Sequence of the second protein:
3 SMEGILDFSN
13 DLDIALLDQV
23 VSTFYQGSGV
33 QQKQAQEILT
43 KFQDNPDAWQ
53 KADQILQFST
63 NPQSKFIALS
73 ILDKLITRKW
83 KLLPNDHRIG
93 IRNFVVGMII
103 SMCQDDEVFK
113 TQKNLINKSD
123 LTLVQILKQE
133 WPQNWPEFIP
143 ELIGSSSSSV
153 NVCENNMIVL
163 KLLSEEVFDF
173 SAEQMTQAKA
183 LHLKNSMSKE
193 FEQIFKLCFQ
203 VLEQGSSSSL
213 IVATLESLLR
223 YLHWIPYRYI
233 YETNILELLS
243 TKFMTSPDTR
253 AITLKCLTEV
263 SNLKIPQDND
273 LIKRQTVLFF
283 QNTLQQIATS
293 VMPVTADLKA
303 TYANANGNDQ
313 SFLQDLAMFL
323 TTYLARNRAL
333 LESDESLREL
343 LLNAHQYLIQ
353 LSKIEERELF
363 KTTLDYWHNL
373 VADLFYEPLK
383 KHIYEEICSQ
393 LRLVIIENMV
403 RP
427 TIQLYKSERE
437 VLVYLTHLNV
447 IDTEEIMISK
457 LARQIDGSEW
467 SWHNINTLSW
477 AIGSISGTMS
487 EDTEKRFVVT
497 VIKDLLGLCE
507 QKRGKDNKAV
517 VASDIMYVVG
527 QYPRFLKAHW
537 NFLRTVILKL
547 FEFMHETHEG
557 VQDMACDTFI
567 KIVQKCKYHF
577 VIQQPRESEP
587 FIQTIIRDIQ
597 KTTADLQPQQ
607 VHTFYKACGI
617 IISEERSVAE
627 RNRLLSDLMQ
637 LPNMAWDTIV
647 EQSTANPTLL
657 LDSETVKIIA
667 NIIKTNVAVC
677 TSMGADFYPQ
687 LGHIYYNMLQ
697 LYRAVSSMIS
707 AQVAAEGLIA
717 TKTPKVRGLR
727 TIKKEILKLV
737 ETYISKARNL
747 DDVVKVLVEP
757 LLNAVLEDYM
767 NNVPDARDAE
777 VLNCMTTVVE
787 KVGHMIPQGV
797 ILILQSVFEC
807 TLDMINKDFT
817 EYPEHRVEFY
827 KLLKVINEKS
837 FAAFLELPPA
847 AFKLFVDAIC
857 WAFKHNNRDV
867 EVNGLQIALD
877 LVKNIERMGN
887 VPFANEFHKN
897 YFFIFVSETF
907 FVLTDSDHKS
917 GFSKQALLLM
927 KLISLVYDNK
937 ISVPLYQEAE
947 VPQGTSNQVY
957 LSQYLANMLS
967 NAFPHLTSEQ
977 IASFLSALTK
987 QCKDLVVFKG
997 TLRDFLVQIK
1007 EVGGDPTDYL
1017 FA

Interface contacts:
Residue K499 in the second protein is in contact with residue V5 in the first protein (closest heavy-atom distance 4.0 Å).
Residue K514 in the second protein interacts with residue D15 in the first protein (closest heavy-atom distance 4.3 Å).
Residue T541 in the second protein is in contact with residue E6 in the first protein (closest heavy-atom distance 3.0 Å).
Residue K545 in the second protein interacts with residue L9 in the first protein (closest heavy-atom distance 2.8 Å).
Residue A518 in the second protein interacts with residue V14 in the first protein (closest heavy-atom distance 4.9 Å).
Residue K514 in the second protein contacts residue V14 in the first protein (closest heavy-atom distance 3.6 Å).
Residue A515 in the second protein contacts residue V14 in the first protein (closest heavy-atom distance 4.6 Å).
Residue I498 in the second protein interacts with residue V5 in the first protein (closest heavy-atom distance 3.0 Å).
Residue G510 in the second protein interacts with residue V14 in the first protein (closest heavy-atom distance 4.7 Å).
Residue M522 in the second protein is in contact with residue L12 in the first protein (closest heavy-atom distance 4.2 Å).
Residue E548 in the second protein interacts with residue K10 in the first protein (closest heavy-atom distance 4.8 Å).
Residue A518 in the second protein is in contact with residue L12 in the first protein (closest heavy-atom distance 4.1 Å).
Residue K545 in the second protein is in contact with residue K13 in the first protein (closest heavy-atom distance 4.5 Å).
Residue K499 in the second protein interacts with residue E4 in the first protein (closest heavy-atom distance 3.9 Å).
Residue K545 in the second protein contacts residue G11 in the first protein (closest heavy-atom distance 3.9 Å).
Residue N537 in the second protein interacts with residue E6 in the first protein (closest heavy-atom distance 4.4 Å).
Residue E552 in the second protein contacts residue V14 in the first protein (closest heavy-atom distance 4.2 Å).
Residue T541 in the second protein is in contact with residue L9 in the first protein (closest heavy-atom distance 3.9 Å).
Residue V542 in the second protein interacts with residue L9 in the first protein (closest heavy-atom distance 3.7 Å).
Residue V495 in the second protein is in contact with residue S1 in the first protein (closest heavy-atom distance 3.4 Å).
Residue F531 in the second protein interacts with residue V2 in the first protein (closest heavy-atom distance 4.6 Å).
Residue C505 in the second protein is in contact with residue K13 in the first protein (closest heavy-atom distance 3.9 Å).
Residue F538 in the second protein interacts with residue V2 in the first protein (closest heavy-atom distance 4.7 Å).
Residue L502 in the second protein contacts residue G8 in the first protein (closest heavy-atom distance 3.6 Å).
Residue K514 in the second protein is in contact with residue K13 in the first protein (closest heavy-atom distance 4.4 Å).
Residue T541 in the second protein interacts with residue K10 in the first protein (closest heavy-atom distance 4.1 Å).
Residue K545 in the second protein contacts residue L12 in the first protein (closest heavy-atom distance 2.3 Å).
Residue V495 in the second protein contacts residue V2 in the first protein (closest heavy-atom distance 4.3 Å).
Residue L502 in the second protein is in contact with residue L9 in the first protein (closest heavy-atom distance 3.7 Å).
Residue K511 in the second protein interacts with residue V14 in the first protein (closest heavy-atom distance 3.6 Å).
Residue I521 in the second protein contacts residue L12 in the first protein (closest heavy-atom distance 4.5 Å).
Residue F538 in the second protein contacts residue V5 in the first protein (closest heavy-atom distance 3.7 Å).
Residue K545 in the second protein is in contact with residue K10 in the first protein (closest heavy-atom distance 2.7 Å).
Residue M522 in the second protein interacts with residue L9 in the first protein (closest heavy-atom distance 4.3 Å).
Residue V495 in the second protein is in contact with residue V5 in the first protein (closest heavy-atom distance 3.5 Å).
Residue F549 in the second protein is in contact with residue V14 in the first protein (closest heavy-atom distance 4.9 Å).
Residue L502 in the second protein contacts residue L12 in the first protein (closest heavy-atom distance 3.7 Å).
Residue F538 in the second protein is in contact with residue E6 in the first protein (closest heavy-atom distance 4.1 Å).
Residue L502 in the second protein contacts residue V5 in the first protein (closest heavy-atom distance 3.9 Å).
Residue K491 in the second protein is in contact with residue V2 in the first protein (closest heavy-atom distance 4.2 Å).
Residue E552 in the second protein is in contact with residue D15 in the first protein (closest heavy-atom distance 4.5 Å).
Residue F538 in the second protein interacts with residue L9 in the first protein (closest heavy-atom distance 3.9 Å).
Residue H535 in the second protein interacts with residue V2 in the first protein (closest heavy-atom distance 4.4 Å).
Residue A518 in the second protein contacts residue K13 in the first protein (closest heavy-atom distance 4.9 Å).
Residue I521 in the second protein is in contact with residue L9 in the first protein (closest heavy-atom distance 4.8 Å).
Residue K511 in the second protein contacts residue D15 in the first protein (closest heavy-atom distance 4.9 Å).
Residue K499 in the second protein is in contact with residue S1 in the first protein (closest heavy-atom distance 4.9 Å).
Residue C505 in the second protein is in contact with residue L12 in the first protein (closest heavy-atom distance 3.8 Å).
Residue F549 in the second protein interacts with residue L12 in the first protein (closest heavy-atom distance 3.9 Å).

Sequence of the first protein:
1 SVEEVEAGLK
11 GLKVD

The following describes two proteins that form a bound complex.